Sequence of protein 2:
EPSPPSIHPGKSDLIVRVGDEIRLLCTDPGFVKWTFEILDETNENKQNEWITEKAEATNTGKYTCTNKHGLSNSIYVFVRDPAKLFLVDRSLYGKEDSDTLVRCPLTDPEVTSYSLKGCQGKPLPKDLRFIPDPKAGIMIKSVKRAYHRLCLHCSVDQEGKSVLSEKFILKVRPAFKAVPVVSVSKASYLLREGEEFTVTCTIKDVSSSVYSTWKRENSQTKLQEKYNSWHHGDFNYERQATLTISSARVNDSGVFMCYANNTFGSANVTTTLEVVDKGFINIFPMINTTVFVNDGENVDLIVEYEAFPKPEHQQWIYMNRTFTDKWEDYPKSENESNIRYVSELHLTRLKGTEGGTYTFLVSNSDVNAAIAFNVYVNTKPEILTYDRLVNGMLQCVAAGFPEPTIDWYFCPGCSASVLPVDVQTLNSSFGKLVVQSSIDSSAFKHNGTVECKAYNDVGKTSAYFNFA

The following describes two proteins that form a bound complex.

Sequence of protein 1:
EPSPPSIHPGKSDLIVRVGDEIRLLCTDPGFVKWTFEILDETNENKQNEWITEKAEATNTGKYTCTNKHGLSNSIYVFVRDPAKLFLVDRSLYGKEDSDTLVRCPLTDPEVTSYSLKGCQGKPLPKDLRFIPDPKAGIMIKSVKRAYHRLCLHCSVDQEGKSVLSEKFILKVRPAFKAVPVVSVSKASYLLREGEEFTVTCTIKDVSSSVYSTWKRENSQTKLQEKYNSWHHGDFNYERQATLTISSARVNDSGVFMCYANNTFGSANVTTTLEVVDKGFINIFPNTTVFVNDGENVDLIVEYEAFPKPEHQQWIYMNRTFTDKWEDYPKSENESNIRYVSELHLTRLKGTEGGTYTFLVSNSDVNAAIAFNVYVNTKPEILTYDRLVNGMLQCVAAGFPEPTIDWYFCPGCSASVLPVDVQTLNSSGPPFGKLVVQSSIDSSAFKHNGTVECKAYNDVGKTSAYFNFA

Contacts between the two chains:
Residue R356 in protein 1 interacts with residue T355 in protein 2 (closest heavy-atom distance 4.0 Å).
Residue R356 in protein 1 is in contact with residue K358 in protein 2 (closest heavy-atom distance 3.5 Å).
Residue T355 in protein 1 interacts with residue R356 in protein 2 (closest heavy-atom distance 3.4 Å).
Residue T355 in protein 1 is in contact with residue T355 in protein 2 (closest heavy-atom distance 3.6 Å).
Residue E361 in protein 1 interacts with residue R356 in protein 2 (closest heavy-atom distance 3.3 Å).
Residue L357 in protein 1 interacts with residue R356 in protein 2 (closest heavy-atom distance 3.9 Å).
Residue R356 in protein 1 is in contact with residue E361 in protein 2 (closest heavy-atom distance 2.6 Å).
Residue R356 in protein 1 is in contact with residue R356 in protein 2 (closest heavy-atom distance 2.6 Å).
Residue R356 in protein 1 is in contact with residue L357 in protein 2 (closest heavy-atom distance 3.7 Å).
Residue K358 in protein 1 is in contact with residue R356 in protein 2 (closest heavy-atom distance 4.1 Å).
Residue N480 in protein 1 interacts with residue N480 in protein 2 (closest heavy-atom distance 4.3 Å).